These two protein chains interact to form a complex.

Sequence of protein 1:
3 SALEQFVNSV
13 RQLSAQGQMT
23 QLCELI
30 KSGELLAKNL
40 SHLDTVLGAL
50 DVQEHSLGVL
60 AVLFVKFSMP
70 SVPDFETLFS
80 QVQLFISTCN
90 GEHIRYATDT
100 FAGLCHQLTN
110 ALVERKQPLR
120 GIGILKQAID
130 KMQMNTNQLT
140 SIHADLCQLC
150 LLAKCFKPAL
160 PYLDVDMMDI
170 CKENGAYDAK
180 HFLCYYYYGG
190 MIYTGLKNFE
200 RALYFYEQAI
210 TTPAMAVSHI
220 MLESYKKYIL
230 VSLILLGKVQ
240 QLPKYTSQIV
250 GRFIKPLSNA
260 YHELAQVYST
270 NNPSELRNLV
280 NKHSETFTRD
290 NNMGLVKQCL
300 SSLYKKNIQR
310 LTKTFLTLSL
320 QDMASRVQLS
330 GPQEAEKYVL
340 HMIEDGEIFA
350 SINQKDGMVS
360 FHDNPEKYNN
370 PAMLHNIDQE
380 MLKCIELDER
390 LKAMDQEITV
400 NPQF

Sequence of protein 2:
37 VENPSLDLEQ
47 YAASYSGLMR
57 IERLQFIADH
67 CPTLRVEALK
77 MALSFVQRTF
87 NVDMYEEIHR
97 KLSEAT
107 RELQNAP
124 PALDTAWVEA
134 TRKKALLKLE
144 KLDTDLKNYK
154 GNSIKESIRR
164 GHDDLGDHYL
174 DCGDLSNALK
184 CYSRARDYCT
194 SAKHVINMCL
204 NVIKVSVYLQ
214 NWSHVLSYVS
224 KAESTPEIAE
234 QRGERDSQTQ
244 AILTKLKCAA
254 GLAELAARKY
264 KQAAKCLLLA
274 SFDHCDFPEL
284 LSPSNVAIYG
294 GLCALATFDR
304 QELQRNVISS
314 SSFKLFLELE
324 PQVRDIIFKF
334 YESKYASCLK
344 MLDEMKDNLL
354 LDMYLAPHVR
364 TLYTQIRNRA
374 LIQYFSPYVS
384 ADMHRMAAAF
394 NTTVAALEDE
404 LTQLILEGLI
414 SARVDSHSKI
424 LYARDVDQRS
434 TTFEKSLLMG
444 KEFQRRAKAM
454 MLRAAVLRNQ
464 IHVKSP

Interface contacts:
Residue K444 in protein 2 is in contact with residue E379 in protein 1 (closest heavy-atom distance 2.7 Å).
Residue L409 in protein 2 is in contact with residue K312 in protein 1 (closest heavy-atom distance 3.5 Å).
Residue K467 in protein 2 is in contact with residue A215 in protein 1 (closest heavy-atom distance 3.0 Å).
Residue Q447 in protein 2 is in contact with residue C383 in protein 1 (closest heavy-atom distance 3.1 Å).
Residue A450 in protein 2 is in contact with residue L386 in protein 1 (closest heavy-atom distance 3.2 Å).
Residue L440 in protein 2 interacts with residue Y367 in protein 1 (closest heavy-atom distance 3.0 Å).
Residue L455 in protein 2 is in contact with residue M166 in protein 1 (closest heavy-atom distance 3.1 Å).
Residue F436 in protein 2 contacts residue Y367 in protein 1 (closest heavy-atom distance 3.3 Å).
Residue Q447 in protein 2 is in contact with residue E379 in protein 1 (closest heavy-atom distance 2.8 Å).
Residue V459 in protein 2 contacts residue T211 in protein 1 (closest heavy-atom distance 3.5 Å).
Residue H465 in protein 2 interacts with residue P212 in protein 1 (closest heavy-atom distance 3.1 Å).
Residue K451 in protein 2 contacts residue M167 in protein 1 (closest heavy-atom distance 3.4 Å).
Residue R456 in protein 2 interacts with residue Y244 in protein 1 (closest heavy-atom distance 3.2 Å).
Residue L455 in protein 2 is in contact with residue Y203 in protein 1 (closest heavy-atom distance 3.0 Å).
Residue V466 in protein 2 is in contact with residue P212 in protein 1 (closest heavy-atom distance 3.4 Å).
Residue V466 in protein 2 contacts residue M214 in protein 1 (closest heavy-atom distance 2.5 Å).
Residue L460 in protein 2 interacts with residue P212 in protein 1 (closest heavy-atom distance 3.4 Å).
Residue I464 in protein 2 interacts with residue K171 in protein 1 (closest heavy-atom distance 3.4 Å).
Residue S468 in protein 2 interacts with residue A215 in protein 1 (closest heavy-atom distance 3.2 Å).
Residue V417 in protein 2 contacts residue F314 in protein 1 (closest heavy-atom distance 3.0 Å).
Residue L440 in protein 2 contacts residue E379 in protein 1 (closest heavy-atom distance 3.7 Å).
Residue Q447 in protein 2 interacts with residue K382 in protein 1 (closest heavy-atom distance 3.2 Å).
Residue A452 in protein 2 is in contact with residue Y203 in protein 1 (closest heavy-atom distance 3.0 Å).
Residue V466 in protein 2 is in contact with residue A215 in protein 1 (closest heavy-atom distance 2.4 Å).
Residue V459 in protein 2 is in contact with residue P212 in protein 1 (closest heavy-atom distance 3.6 Å).
Residue V466 in protein 2 is in contact with residue A213 in protein 1 (closest heavy-atom distance 3.1 Å).
Residue D418 in protein 2 interacts with residue T316 in protein 1 (closest heavy-atom distance 2.7 Å).
Residue L455 in protein 2 is in contact with residue M167 in protein 1 (closest heavy-atom distance 3.4 Å).
Residue H420 in protein 2 is in contact with residue D355 in protein 1 (closest heavy-atom distance 3.1 Å).
Residue H420 in protein 2 contacts residue M357 in protein 1 (closest heavy-atom distance 3.1 Å).
Residue S419 in protein 2 is in contact with residue L317 in protein 1 (closest heavy-atom distance 2.9 Å).
Residue R448 in protein 2 contacts residue L202 in protein 1 (closest heavy-atom distance 3.4 Å).
Residue S433 in protein 2 interacts with residue E365 in protein 1 (closest heavy-atom distance 3.5 Å).
Residue R416 in protein 2 is in contact with residue K312 in protein 1 (closest heavy-atom distance 2.8 Å).
Residue R456 in protein 2 interacts with residue P212 in protein 1 (closest heavy-atom distance 3.1 Å).
Residue A450 in protein 2 is in contact with residue K382 in protein 1 (closest heavy-atom distance 3.7 Å).
Residue R456 in protein 2 contacts residue T211 in protein 1 (closest heavy-atom distance 3.1 Å).
Residue I464 in protein 2 contacts residue P212 in protein 1 (closest heavy-atom distance 3.0 Å).
Residue I408 in protein 2 contacts residue T313 in protein 1 (closest heavy-atom distance 3.2 Å).
Residue K451 in protein 2 interacts with residue Y203 in protein 1 (closest heavy-atom distance 2.9 Å).
Residue V417 in protein 2 contacts residue L315 in protein 1 (closest heavy-atom distance 2.4 Å).
Residue M454 in protein 2 interacts with residue L390 in protein 1 (closest heavy-atom distance 3.6 Å).
Residue M454 in protein 2 contacts residue M167 in protein 1 (closest heavy-atom distance 3.4 Å).
Residue S419 in protein 2 interacts with residue T316 in protein 1 (closest heavy-atom distance 2.4 Å).
Residue R416 in protein 2 interacts with residue F314 in protein 1 (closest heavy-atom distance 3.7 Å).
Residue R448 in protein 2 is in contact with residue E206 in protein 1 (closest heavy-atom distance 3.4 Å).
Residue H420 in protein 2 is in contact with residue T316 in protein 1 (closest heavy-atom distance 2.5 Å).
Residue L455 in protein 2 interacts with residue I169 in protein 1 (closest heavy-atom distance 3.4 Å).
Residue D418 in protein 2 contacts residue L315 in protein 1 (closest heavy-atom distance 3.3 Å).
Residue K451 in protein 2 is in contact with residue D165 in protein 1 (closest heavy-atom distance 3.1 Å).
Residue S433 in protein 2 interacts with residue K366 in protein 1 (closest heavy-atom distance 2.9 Å).
Residue F446 in protein 2 contacts residue L386 in protein 1 (closest heavy-atom distance 3.3 Å).
Residue A452 in protein 2 interacts with residue Q207 in protein 1 (closest heavy-atom distance 3.1 Å).
Residue F436 in protein 2 interacts with residue K366 in protein 1 (closest heavy-atom distance 2.9 Å).
Residue L440 in protein 2 contacts residue N375 in protein 1 (closest heavy-atom distance 3.6 Å).
Residue S419 in protein 2 contacts residue F314 in protein 1 (closest heavy-atom distance 3.3 Å).
Residue R448 in protein 2 contacts residue Y203 in protein 1 (closest heavy-atom distance 3.0 Å).
Residue I464 in protein 2 contacts residue A178 in protein 1 (closest heavy-atom distance 3.2 Å).
Residue N462 in protein 2 contacts residue K171 in protein 1 (closest heavy-atom distance 2.6 Å).
Residue R456 in protein 2 interacts with residue T210 in protein 1 (closest heavy-atom distance 2.4 Å).